Sequence of chain A:
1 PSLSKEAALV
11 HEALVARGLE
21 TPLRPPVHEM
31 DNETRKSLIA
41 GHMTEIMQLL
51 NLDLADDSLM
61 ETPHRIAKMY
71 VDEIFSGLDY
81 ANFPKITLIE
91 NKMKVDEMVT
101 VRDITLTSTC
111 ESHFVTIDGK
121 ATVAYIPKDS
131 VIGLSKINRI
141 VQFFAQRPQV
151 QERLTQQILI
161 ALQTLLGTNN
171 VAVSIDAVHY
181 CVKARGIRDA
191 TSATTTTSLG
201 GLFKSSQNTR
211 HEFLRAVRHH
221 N

Sequence of chain B:
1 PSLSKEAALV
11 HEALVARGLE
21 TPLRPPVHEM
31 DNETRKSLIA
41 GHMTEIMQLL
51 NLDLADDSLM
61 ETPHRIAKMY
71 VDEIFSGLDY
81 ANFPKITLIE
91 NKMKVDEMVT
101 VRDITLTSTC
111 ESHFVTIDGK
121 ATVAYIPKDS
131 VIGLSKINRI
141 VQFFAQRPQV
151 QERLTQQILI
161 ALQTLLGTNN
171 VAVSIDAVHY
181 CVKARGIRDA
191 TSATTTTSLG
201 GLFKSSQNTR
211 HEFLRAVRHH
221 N

This data describes a binding interaction between two proteins.

Interface contacts:
Residue H211 in chain B contacts residue N208 in chain A (closest heavy-atom distance 2.7 Å).
Residue T191 in chain B interacts with residue K120 in chain A (closest heavy-atom distance 3.7 Å).
Residue S192 in chain B contacts residue R102 in chain A (closest heavy-atom distance 3.0 Å).
Residue R215 in chain B contacts residue R215 in chain A (closest heavy-atom distance 4.2 Å).
Residue R210 in chain B interacts with residue E97 in chain A (closest heavy-atom distance 3.0 Å).
Residue Q156 in chain B is in contact with residue V95 in chain A (closest heavy-atom distance 3.7 Å).
Residue V182 in chain B contacts residue N138 in chain A (closest heavy-atom distance 4.0 Å).
Residue T195 in chain B interacts with residue V99 in chain A (closest heavy-atom distance 3.7 Å).
Residue D189 in chain B contacts residue I104 in chain A (closest heavy-atom distance 3.4 Å).
Residue S192 in chain B contacts residue N138 in chain A (closest heavy-atom distance 3.2 Å).
Residue L214 in chain B interacts with residue R215 in chain A (closest heavy-atom distance 3.4 Å).
Residue L19 in chain B is in contact with residue M93 in chain A (closest heavy-atom distance 3.8 Å).
Residue E152 in chain B interacts with residue V131 in chain A (closest heavy-atom distance 3.4 Å).
Residue T191 in chain B contacts residue D103 in chain A (closest heavy-atom distance 2.7 Å).
Residue D189 in chain B is in contact with residue T105 in chain A (closest heavy-atom distance 3.0 Å).
Residue R210 in chain B interacts with residue E212 in chain A (closest heavy-atom distance 3.0 Å).
Residue A193 in chain B interacts with residue T100 in chain A (closest heavy-atom distance 3.9 Å).
Residue T195 in chain B is in contact with residue T100 in chain A (closest heavy-atom distance 2.8 Å).
Residue Q156 in chain B contacts residue K94 in chain A (closest heavy-atom distance 3.4 Å).
Residue T195 in chain B interacts with residue R102 in chain A (closest heavy-atom distance 4.1 Å).
Residue T191 in chain B interacts with residue T105 in chain A (closest heavy-atom distance 3.2 Å).
Residue V150 in chain B interacts with residue I89 in chain A (closest heavy-atom distance 4.1 Å).
Residue R210 in chain B contacts residue N208 in chain A (closest heavy-atom distance 3.8 Å).
Residue H211 in chain B interacts with residue E212 in chain A (closest heavy-atom distance 3.4 Å).
Residue G18 in chain B is in contact with residue K92 in chain A (closest heavy-atom distance 4.1 Å).
Residue H220 in chain B is in contact with residue N221 in chain A (closest heavy-atom distance 2.9 Å).
Residue T196 in chain B interacts with residue V99 in chain A (closest heavy-atom distance 4.2 Å).
Residue R218 in chain B interacts with residue R102 in chain A (closest heavy-atom distance 3.4 Å).
Residue I187 in chain B is in contact with residue N138 in chain A (closest heavy-atom distance 3.9 Å).
Residue R218 in chain B is in contact with residue H220 in chain A (closest heavy-atom distance 3.0 Å).
Residue E152 in chain B interacts with residue L134 in chain A (closest heavy-atom distance 4.1 Å).
Residue S192 in chain B is in contact with residue V101 in chain A (closest heavy-atom distance 4.1 Å).
Residue K204 in chain B contacts residue D96 in chain A (closest heavy-atom distance 3.1 Å).
Residue R153 in chain B contacts residue M93 in chain A (closest heavy-atom distance 3.7 Å).
Residue T194 in chain B contacts residue T100 in chain A (closest heavy-atom distance 3.2 Å).
Residue Q207 in chain B contacts residue N208 in chain A (closest heavy-atom distance 3.1 Å).
Residue I187 in chain B is in contact with residue R139 in chain A (closest heavy-atom distance 3.6 Å).
Residue T194 in chain B contacts residue V99 in chain A (closest heavy-atom distance 4.1 Å).
Residue Q156 in chain B interacts with residue M93 in chain A (closest heavy-atom distance 2.7 Å).
Residue L199 in chain B interacts with residue E97 in chain A (closest heavy-atom distance 3.7 Å).
Residue S192 in chain B contacts residue D103 in chain A (closest heavy-atom distance 3.1 Å).
Residue L214 in chain B interacts with residue E212 in chain A (closest heavy-atom distance 3.6 Å).
Residue H179 in chain B contacts residue L134 in chain A (closest heavy-atom distance 3.4 Å).
Residue E152 in chain B contacts residue V95 in chain A (closest heavy-atom distance 3.9 Å).
Residue T194 in chain B contacts residue V101 in chain A (closest heavy-atom distance 3.8 Å).
Residue H211 in chain B interacts with residue R215 in chain A (closest heavy-atom distance 3.4 Å).
Residue K204 in chain B interacts with residue E97 in chain A (closest heavy-atom distance 2.8 Å).
Residue G186 in chain B contacts residue R139 in chain A (closest heavy-atom distance 3.7 Å).
Residue T197 in chain B contacts residue E97 in chain A (closest heavy-atom distance 3.4 Å).
Residue E152 in chain B contacts residue V99 in chain A (closest heavy-atom distance 3.8 Å).
Residue S192 in chain B contacts residue I104 in chain A (closest heavy-atom distance 4.0 Å).
Residue A193 in chain B is in contact with residue R102 in chain A (closest heavy-atom distance 3.0 Å).
Residue T194 in chain B contacts residue L134 in chain A (closest heavy-atom distance 3.7 Å).
Residue R218 in chain B interacts with residue N221 in chain A (closest heavy-atom distance 2.9 Å).
Residue H220 in chain B contacts residue H220 in chain A (closest heavy-atom distance 2.8 Å).
Residue D189 in chain B is in contact with residue N138 in chain A (closest heavy-atom distance 2.7 Å).
Residue D189 in chain B interacts with residue D103 in chain A (closest heavy-atom distance 3.9 Å).
Residue D176 in chain B is in contact with residue R102 in chain A (closest heavy-atom distance 2.8 Å).
Residue A193 in chain B contacts residue V101 in chain A (closest heavy-atom distance 3.5 Å).
Residue R218 in chain B interacts with residue H219 in chain A (closest heavy-atom distance 3.5 Å).